Sequence of the first protein:
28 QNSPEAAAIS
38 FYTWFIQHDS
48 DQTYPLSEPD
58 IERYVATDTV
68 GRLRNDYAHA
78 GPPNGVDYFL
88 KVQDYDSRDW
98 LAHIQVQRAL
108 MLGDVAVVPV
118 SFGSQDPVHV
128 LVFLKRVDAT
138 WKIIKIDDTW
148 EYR

Sequence of the second protein:
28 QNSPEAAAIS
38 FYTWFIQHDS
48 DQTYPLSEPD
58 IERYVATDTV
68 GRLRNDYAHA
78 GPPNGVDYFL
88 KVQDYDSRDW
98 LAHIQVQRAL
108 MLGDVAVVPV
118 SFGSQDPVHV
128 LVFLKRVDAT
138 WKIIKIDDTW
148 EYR

This data describes a binding interaction between two proteins.

Interface contacts:
Residue N72 in the second protein is in contact with residue N72 in the first protein (closest heavy-atom distance 2.9 Å).
Residue R150 in the second protein interacts with residue R150 in the first protein (closest heavy-atom distance 4.7 Å).
Residue H76 in the second protein is in contact with residue N72 in the first protein (closest heavy-atom distance 3.2 Å).
Residue A77 in the second protein is in contact with residue R69 in the first protein (closest heavy-atom distance 3.3 Å).
Residue R69 in the second protein interacts with residue H76 in the first protein (closest heavy-atom distance 4.5 Å).
Residue H76 in the second protein is in contact with residue R69 in the first protein (closest heavy-atom distance 4.5 Å).
Residue N72 in the second protein contacts residue H76 in the first protein (closest heavy-atom distance 3.2 Å).
Residue R69 in the second protein is in contact with residue A77 in the first protein (closest heavy-atom distance 3.3 Å).